This data describes a binding interaction between two proteins.

Residue-level contacts at the interface:
Residue L48 in protein 1 is in contact with residue L48 in protein 2 (closest heavy-atom distance 4.0 Å).
Residue R101 in protein 1 interacts with residue V124 in protein 2 (closest heavy-atom distance 3.8 Å).
Residue F67 in protein 1 contacts residue P52 in protein 2 (closest heavy-atom distance 3.5 Å).
Residue R96 in protein 1 contacts residue Y102 in protein 2 (closest heavy-atom distance 2.8 Å).
Residue R47 in protein 1 interacts with residue Q50 in protein 2 (closest heavy-atom distance 3.2 Å).
Residue F120 in protein 1 is in contact with residue R141 in protein 2 (closest heavy-atom distance 2.6 Å).
Residue G45 in protein 1 is in contact with residue L88 in protein 2 (closest heavy-atom distance 3.5 Å).
Residue L88 in protein 1 is in contact with residue V46 in protein 2 (closest heavy-atom distance 3.7 Å).
Residue Q50 in protein 1 contacts residue V46 in protein 2 (closest heavy-atom distance 4.2 Å).
Residue R66 in protein 1 is in contact with residue F67 in protein 2 (closest heavy-atom distance 4.1 Å).
Residue V124 in protein 1 is in contact with residue G100 in protein 2 (closest heavy-atom distance 3.4 Å).
Residue Y121 in protein 1 is in contact with residue E97 in protein 2 (closest heavy-atom distance 3.2 Å).
Residue R47 in protein 1 is in contact with residue V83 in protein 2 (closest heavy-atom distance 3.8 Å).
Residue E42 in protein 1 is in contact with residue L88 in protein 2 (closest heavy-atom distance 3.6 Å).
Residue E97 in protein 1 interacts with residue Y121 in protein 2 (closest heavy-atom distance 3.1 Å).
Residue R122 in protein 1 interacts with residue G99 in protein 2 (closest heavy-atom distance 4.2 Å).
Residue R141 in protein 1 contacts residue R122 in protein 2 (closest heavy-atom distance 4.2 Å).
Residue R47 in protein 1 contacts residue D51 in protein 2 (closest heavy-atom distance 3.2 Å).
Residue E146 in protein 1 contacts residue R122 in protein 2 (closest heavy-atom distance 3.1 Å).
Residue Y121 in protein 1 is in contact with residue F120 in protein 2 (closest heavy-atom distance 4.0 Å).
Residue S89 in protein 1 interacts with residue G45 in protein 2 (closest heavy-atom distance 4.0 Å).
Residue P123 in protein 1 is in contact with residue G100 in protein 2 (closest heavy-atom distance 3.5 Å).
Residue Y102 in protein 1 is in contact with residue V124 in protein 2 (closest heavy-atom distance 3.6 Å).
Residue V60 in protein 1 is in contact with residue R47 in protein 2 (closest heavy-atom distance 3.8 Å).
Residue E97 in protein 1 interacts with residue R122 in protein 2 (closest heavy-atom distance 2.7 Å).
Residue F67 in protein 1 is in contact with residue L53 in protein 2 (closest heavy-atom distance 4.1 Å).
Residue E97 in protein 1 interacts with residue F120 in protein 2 (closest heavy-atom distance 4.1 Å).
Residue R47 in protein 1 interacts with residue L88 in protein 2 (closest heavy-atom distance 3.6 Å).
Residue G100 in protein 1 contacts residue V124 in protein 2 (closest heavy-atom distance 3.3 Å).
Residue L88 in protein 1 contacts residue R47 in protein 2 (closest heavy-atom distance 3.6 Å).
Residue V124 in protein 1 is in contact with residue R101 in protein 2 (closest heavy-atom distance 3.8 Å).
Residue R66 in protein 1 contacts residue R66 in protein 2 (closest heavy-atom distance 3.7 Å).
Residue D51 in protein 1 is in contact with residue R47 in protein 2 (closest heavy-atom distance 3.0 Å).
Residue Y102 in protein 1 interacts with residue E130 in protein 2 (closest heavy-atom distance 3.6 Å).
Residue L88 in protein 1 is in contact with residue E42 in protein 2 (closest heavy-atom distance 3.7 Å).
Residue Q50 in protein 1 interacts with residue R47 in protein 2 (closest heavy-atom distance 2.6 Å).
Residue V124 in protein 1 is in contact with residue R44 in protein 2 (closest heavy-atom distance 3.6 Å).
Residue E130 in protein 1 contacts residue Y102 in protein 2 (closest heavy-atom distance 3.7 Å).
Residue F120 in protein 1 interacts with residue F120 in protein 2 (closest heavy-atom distance 3.3 Å).
Residue G45 in protein 1 contacts residue S89 in protein 2 (closest heavy-atom distance 3.9 Å).
Residue G100 in protein 1 contacts residue R122 in protein 2 (closest heavy-atom distance 3.8 Å).
Residue V46 in protein 1 is in contact with residue L88 in protein 2 (closest heavy-atom distance 3.6 Å).
Residue L88 in protein 1 interacts with residue G45 in protein 2 (closest heavy-atom distance 3.7 Å).
Residue E59 in protein 1 interacts with residue P68 in protein 2 (closest heavy-atom distance 3.6 Å).
Residue L63 in protein 1 is in contact with residue F49 in protein 2 (closest heavy-atom distance 4.1 Å).
Residue R122 in protein 1 contacts residue E146 in protein 2 (closest heavy-atom distance 2.8 Å).
Residue V124 in protein 1 interacts with residue Y102 in protein 2 (closest heavy-atom distance 3.5 Å).
Residue R96 in protein 1 interacts with residue E97 in protein 2 (closest heavy-atom distance 3.3 Å).
Residue E42 in protein 1 contacts residue V83 in protein 2 (closest heavy-atom distance 3.8 Å).
Residue R141 in protein 1 contacts residue F120 in protein 2 (closest heavy-atom distance 3.1 Å).
Residue R122 in protein 1 contacts residue G100 in protein 2 (closest heavy-atom distance 3.8 Å).
Residue P52 in protein 1 contacts residue R47 in protein 2 (closest heavy-atom distance 4.2 Å).
Residue G99 in protein 1 contacts residue R122 in protein 2 (closest heavy-atom distance 4.2 Å).
Residue G100 in protein 1 contacts residue P123 in protein 2 (closest heavy-atom distance 3.8 Å).
Residue E97 in protein 1 contacts residue R96 in protein 2 (closest heavy-atom distance 2.8 Å).
Residue R44 in protein 1 is in contact with residue V124 in protein 2 (closest heavy-atom distance 3.6 Å).
Residue R122 in protein 1 contacts residue E97 in protein 2 (closest heavy-atom distance 2.6 Å).
Residue Y102 in protein 1 is in contact with residue R96 in protein 2 (closest heavy-atom distance 3.0 Å).
Residue E42 in protein 1 interacts with residue L53 in protein 2 (closest heavy-atom distance 3.2 Å).
Residue F49 in protein 1 contacts residue F49 in protein 2 (closest heavy-atom distance 4.1 Å).

Sequence of protein 1:
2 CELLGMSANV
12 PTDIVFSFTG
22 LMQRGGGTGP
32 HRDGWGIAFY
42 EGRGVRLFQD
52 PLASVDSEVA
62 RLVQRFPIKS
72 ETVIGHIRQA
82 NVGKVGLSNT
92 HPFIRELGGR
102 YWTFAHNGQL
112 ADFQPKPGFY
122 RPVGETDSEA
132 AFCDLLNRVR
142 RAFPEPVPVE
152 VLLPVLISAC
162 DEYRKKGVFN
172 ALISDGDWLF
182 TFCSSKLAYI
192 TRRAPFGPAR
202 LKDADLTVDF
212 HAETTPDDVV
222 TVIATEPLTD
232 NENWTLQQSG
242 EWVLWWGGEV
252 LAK

Sequence of protein 2:
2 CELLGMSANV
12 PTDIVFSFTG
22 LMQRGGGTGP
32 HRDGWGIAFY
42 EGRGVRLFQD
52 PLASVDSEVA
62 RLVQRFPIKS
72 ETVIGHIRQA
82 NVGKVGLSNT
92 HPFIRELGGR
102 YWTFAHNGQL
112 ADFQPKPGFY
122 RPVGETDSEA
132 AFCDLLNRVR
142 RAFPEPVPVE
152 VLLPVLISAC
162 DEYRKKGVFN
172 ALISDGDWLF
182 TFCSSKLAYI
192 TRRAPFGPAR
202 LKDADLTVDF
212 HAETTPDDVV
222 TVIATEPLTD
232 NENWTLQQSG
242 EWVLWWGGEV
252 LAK